Residue-level contacts at the interface:
Residue I248 in protein 1 interacts with residue A3 in protein 2 (closest heavy-atom distance 4.1 Å).
Residue G197 in protein 1 contacts residue W1 in protein 2 (closest heavy-atom distance 4.1 Å).
Residue Y198 in protein 1 contacts residue A3 in protein 2 (closest heavy-atom distance 3.6 Å).
Residue G197 in protein 1 interacts with residue A3 in protein 2 (closest heavy-atom distance 4.5 Å).
Residue S199 in protein 1 interacts with residue A3 in protein 2 (closest heavy-atom distance 3.6 Å).
Residue F200 in protein 1 interacts with residue A3 in protein 2 (closest heavy-atom distance 4.8 Å).
Residue L242 in protein 1 is in contact with residue A3 in protein 2 (closest heavy-atom distance 4.3 Å).
Residue Y198 in protein 1 interacts with residue W1 in protein 2 (closest heavy-atom distance 3.3 Å).
Residue T194 in protein 1 contacts residue W1 in protein 2 (closest heavy-atom distance 3.8 Å).
Residue S199 in protein 1 is in contact with residue W1 in protein 2 (closest heavy-atom distance 3.6 Å).
Residue Q246 in protein 1 is in contact with residue A3 in protein 2 (closest heavy-atom distance 3.7 Å).

Sequence of protein 1:
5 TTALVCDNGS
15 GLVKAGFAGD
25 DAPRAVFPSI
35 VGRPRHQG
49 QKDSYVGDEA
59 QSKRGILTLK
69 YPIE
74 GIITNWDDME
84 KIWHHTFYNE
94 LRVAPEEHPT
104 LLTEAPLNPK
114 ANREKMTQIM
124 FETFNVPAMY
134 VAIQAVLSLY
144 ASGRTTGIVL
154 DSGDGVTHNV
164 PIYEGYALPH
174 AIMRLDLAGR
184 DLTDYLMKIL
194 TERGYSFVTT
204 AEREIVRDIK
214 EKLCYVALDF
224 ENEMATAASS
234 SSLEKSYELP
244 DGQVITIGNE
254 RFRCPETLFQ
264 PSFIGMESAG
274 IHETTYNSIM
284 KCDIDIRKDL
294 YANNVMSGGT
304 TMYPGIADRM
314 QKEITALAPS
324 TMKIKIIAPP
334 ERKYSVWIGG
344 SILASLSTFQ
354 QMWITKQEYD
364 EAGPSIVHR

Sequence of protein 2:
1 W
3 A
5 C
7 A

This data describes a binding interaction between two proteins.